The following describes two proteins that form a bound complex.

Contacts between the two chains:
Residue N53 in the first protein is in contact with residue T60 in the second protein (closest heavy-atom distance 4.9 Å).
Residue T31 in the first protein interacts with residue V62 in the second protein (closest heavy-atom distance 3.1 Å).
Residue N53 in the first protein interacts with residue V62 in the second protein (closest heavy-atom distance 5.0 Å).
Residue Y49 in the first protein contacts residue T61 in the second protein (closest heavy-atom distance 4.8 Å).
Residue S52 in the first protein contacts residue T61 in the second protein (closest heavy-atom distance 4.9 Å).
Residue N53 in the first protein contacts residue T61 in the second protein (closest heavy-atom distance 1.8 Å).
Residue F32 in the first protein interacts with residue T137 in the second protein (closest heavy-atom distance 4.0 Å).
Residue F32 in the first protein interacts with residue A135 in the second protein (closest heavy-atom distance 4.7 Å).

Sequence of the first protein:
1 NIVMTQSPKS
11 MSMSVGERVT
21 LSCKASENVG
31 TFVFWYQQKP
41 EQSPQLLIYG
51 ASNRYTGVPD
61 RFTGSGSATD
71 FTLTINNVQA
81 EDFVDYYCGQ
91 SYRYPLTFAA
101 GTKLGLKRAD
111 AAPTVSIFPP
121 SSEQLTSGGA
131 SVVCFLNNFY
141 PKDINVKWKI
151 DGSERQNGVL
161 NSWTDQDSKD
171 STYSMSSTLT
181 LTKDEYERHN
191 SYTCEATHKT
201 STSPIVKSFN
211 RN

Sequence of the second protein:
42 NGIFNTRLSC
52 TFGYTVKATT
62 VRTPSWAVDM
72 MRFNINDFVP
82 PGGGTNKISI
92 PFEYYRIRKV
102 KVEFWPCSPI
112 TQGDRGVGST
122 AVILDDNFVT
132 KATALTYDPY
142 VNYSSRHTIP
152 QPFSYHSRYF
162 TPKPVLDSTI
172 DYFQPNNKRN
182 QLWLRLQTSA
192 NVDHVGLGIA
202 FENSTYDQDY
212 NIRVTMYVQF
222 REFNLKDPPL